Sequence of protein 1:
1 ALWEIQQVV

Sequence of protein 2:
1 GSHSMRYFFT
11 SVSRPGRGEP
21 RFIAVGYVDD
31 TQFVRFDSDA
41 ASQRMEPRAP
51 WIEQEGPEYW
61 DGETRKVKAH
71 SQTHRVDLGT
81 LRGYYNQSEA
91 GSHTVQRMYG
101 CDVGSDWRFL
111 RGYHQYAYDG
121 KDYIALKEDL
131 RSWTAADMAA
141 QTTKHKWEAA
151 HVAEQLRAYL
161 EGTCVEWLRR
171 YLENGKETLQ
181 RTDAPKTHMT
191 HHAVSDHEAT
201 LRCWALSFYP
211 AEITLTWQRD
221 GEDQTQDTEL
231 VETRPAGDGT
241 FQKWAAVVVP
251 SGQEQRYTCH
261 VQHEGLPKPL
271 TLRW

Interface contacts:
Residue V152 in protein 2 contacts residue Q7 in protein 1 (closest heavy-atom distance 3.8 Å).
Residue A69 in protein 2 contacts residue I5 in protein 1 (closest heavy-atom distance 3.9 Å).
Residue Y159 in protein 2 contacts residue W3 in protein 1 (closest heavy-atom distance 3.3 Å).
Residue E63 in protein 2 interacts with residue A1 in protein 1 (closest heavy-atom distance 3.3 Å).
Residue Y159 in protein 2 interacts with residue L2 in protein 1 (closest heavy-atom distance 3.6 Å).
Residue L156 in protein 2 interacts with residue W3 in protein 1 (closest heavy-atom distance 3.7 Å).
Residue V67 in protein 2 contacts residue L2 in protein 1 (closest heavy-atom distance 3.6 Å).
Residue T73 in protein 2 contacts residue I5 in protein 1 (closest heavy-atom distance 3.6 Å).
Residue F9 in protein 2 interacts with residue L2 in protein 1 (closest heavy-atom distance 3.7 Å).
Residue T143 in protein 2 contacts residue V8 in protein 1 (closest heavy-atom distance 4.9 Å).
Residue H70 in protein 2 contacts residue L2 in protein 1 (closest heavy-atom distance 4.1 Å).
Residue A150 in protein 2 interacts with residue Q6 in protein 1 (closest heavy-atom distance 4.5 Å).
Residue W147 in protein 2 is in contact with residue Q7 in protein 1 (closest heavy-atom distance 3.8 Å).
Residue R97 in protein 2 is in contact with residue I5 in protein 1 (closest heavy-atom distance 3.5 Å).
Residue K146 in protein 2 interacts with residue V9 in protein 1 (closest heavy-atom distance 3.6 Å).
Residue E63 in protein 2 contacts residue L2 in protein 1 (closest heavy-atom distance 2.8 Å).
Residue A150 in protein 2 interacts with residue Q7 in protein 1 (closest heavy-atom distance 3.8 Å).
Residue K146 in protein 2 contacts residue V8 in protein 1 (closest heavy-atom distance 2.8 Å).
Residue R97 in protein 2 is in contact with residue W3 in protein 1 (closest heavy-atom distance 4.2 Å).
Residue L81 in protein 2 interacts with residue V9 in protein 1 (closest heavy-atom distance 3.7 Å).
Residue Y123 in protein 2 interacts with residue V9 in protein 1 (closest heavy-atom distance 4.3 Å).
Residue Y59 in protein 2 contacts residue A1 in protein 1 (closest heavy-atom distance 4.4 Å).
Residue K66 in protein 2 is in contact with residue L2 in protein 1 (closest heavy-atom distance 2.7 Å).
Residue M5 in protein 2 contacts residue A1 in protein 1 (closest heavy-atom distance 3.8 Å).
Residue D77 in protein 2 interacts with residue V9 in protein 1 (closest heavy-atom distance 2.7 Å).
Residue V76 in protein 2 is in contact with residue V8 in protein 1 (closest heavy-atom distance 4.0 Å).
Residue D77 in protein 2 interacts with residue V8 in protein 1 (closest heavy-atom distance 3.2 Å).
Residue H114 in protein 2 contacts residue W3 in protein 1 (closest heavy-atom distance 3.8 Å).
Residue W167 in protein 2 is in contact with residue A1 in protein 1 (closest heavy-atom distance 3.6 Å).
Residue T80 in protein 2 interacts with residue V9 in protein 1 (closest heavy-atom distance 3.8 Å).
Residue V152 in protein 2 contacts residue W3 in protein 1 (closest heavy-atom distance 4.2 Å).
Residue Y7 in protein 2 interacts with residue L2 in protein 1 (closest heavy-atom distance 3.4 Å).
Residue K66 in protein 2 interacts with residue I5 in protein 1 (closest heavy-atom distance 4.6 Å).
Residue T143 in protein 2 is in contact with residue V9 in protein 1 (closest heavy-atom distance 2.5 Å).
Residue R97 in protein 2 is in contact with residue Q7 in protein 1 (closest heavy-atom distance 4.8 Å).
Residue K66 in protein 2 interacts with residue E4 in protein 1 (closest heavy-atom distance 3.5 Å).
Residue K66 in protein 2 interacts with residue A1 in protein 1 (closest heavy-atom distance 3.8 Å).
Residue K66 in protein 2 contacts residue W3 in protein 1 (closest heavy-atom distance 3.9 Å).
Residue K146 in protein 2 interacts with residue Q7 in protein 1 (closest heavy-atom distance 3.5 Å).
Residue Y99 in protein 2 is in contact with residue W3 in protein 1 (closest heavy-atom distance 3.1 Å).
Residue Q155 in protein 2 contacts residue W3 in protein 1 (closest heavy-atom distance 3.0 Å).
Residue M45 in protein 2 contacts residue L2 in protein 1 (closest heavy-atom distance 3.4 Å).
Residue T73 in protein 2 contacts residue Q7 in protein 1 (closest heavy-atom distance 3.9 Å).
Residue Y99 in protein 2 contacts residue L2 in protein 1 (closest heavy-atom distance 3.4 Å).
Residue W147 in protein 2 is in contact with residue V8 in protein 1 (closest heavy-atom distance 3.0 Å).
Residue Y84 in protein 2 interacts with residue V9 in protein 1 (closest heavy-atom distance 2.7 Å).
Residue H70 in protein 2 contacts residue W3 in protein 1 (closest heavy-atom distance 3.2 Å).
Residue Y7 in protein 2 contacts residue A1 in protein 1 (closest heavy-atom distance 3.0 Å).
Residue Q155 in protein 2 contacts residue Q6 in protein 1 (closest heavy-atom distance 4.9 Å).
Residue Y116 in protein 2 contacts residue V9 in protein 1 (closest heavy-atom distance 3.5 Å).
Residue Y159 in protein 2 is in contact with residue A1 in protein 1 (closest heavy-atom distance 2.7 Å).
Residue R65 in protein 2 interacts with residue E4 in protein 1 (closest heavy-atom distance 3.0 Å).
Residue Y171 in protein 2 interacts with residue A1 in protein 1 (closest heavy-atom distance 2.7 Å).
Residue Q155 in protein 2 interacts with residue E4 in protein 1 (closest heavy-atom distance 3.4 Å).
Residue H70 in protein 2 interacts with residue I5 in protein 1 (closest heavy-atom distance 3.9 Å).
Residue V152 in protein 2 interacts with residue Q6 in protein 1 (closest heavy-atom distance 4.5 Å).
Residue W147 in protein 2 contacts residue V9 in protein 1 (closest heavy-atom distance 3.7 Å).
Residue T73 in protein 2 interacts with residue V8 in protein 1 (closest heavy-atom distance 4.2 Å).

The following describes two proteins that form a bound complex.